These two protein chains interact to form a complex.

Sequence of chain B:
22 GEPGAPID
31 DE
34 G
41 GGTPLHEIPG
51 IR

Sequence of chain A:
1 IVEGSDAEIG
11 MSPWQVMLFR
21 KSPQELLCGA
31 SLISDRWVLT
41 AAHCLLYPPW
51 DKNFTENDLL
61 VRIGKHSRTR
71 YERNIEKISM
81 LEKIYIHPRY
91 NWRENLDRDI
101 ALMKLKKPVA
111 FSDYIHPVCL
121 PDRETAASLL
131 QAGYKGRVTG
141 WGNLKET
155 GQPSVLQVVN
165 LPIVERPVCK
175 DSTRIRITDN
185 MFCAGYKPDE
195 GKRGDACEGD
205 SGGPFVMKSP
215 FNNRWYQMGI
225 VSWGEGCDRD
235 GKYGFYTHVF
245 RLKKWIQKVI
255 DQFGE

Residue-level contacts at the interface:
Residue W227 in chain A interacts with residue I51 in chain B (closest heavy-atom distance 3.8 Å).
Residue Y47 in chain A interacts with residue H46 in chain B (closest heavy-atom distance 3.4 Å).
Residue R89 in chain A is in contact with residue E32 in chain B (closest heavy-atom distance 2.6 Å).
Residue F244 in chain A interacts with residue I28 in chain B (closest heavy-atom distance 3.8 Å).
Residue R245 in chain A is in contact with residue D31 in chain B (closest heavy-atom distance 2.9 Å).
Residue R98 in chain A interacts with residue D31 in chain B (closest heavy-atom distance 2.9 Å).
Residue G228 in chain A contacts residue I51 in chain B (closest heavy-atom distance 3.4 Å).
Residue D183 in chain A contacts residue P27 in chain B (closest heavy-atom distance 3.7 Å).
Residue I179 in chain A interacts with residue T43 in chain B (closest heavy-atom distance 3.5 Å).
Residue P49 in chain A interacts with residue H46 in chain B (closest heavy-atom distance 3.5 Å).
Residue H87 in chain A contacts residue D31 in chain B (closest heavy-atom distance 4.0 Å).
Residue E229 in chain A contacts residue P49 in chain B (closest heavy-atom distance 3.9 Å).
Residue Q131 in chain A contacts residue G22 in chain B (closest heavy-atom distance 3.0 Å).
Residue R170 in chain A interacts with residue G25 in chain B (closest heavy-atom distance 2.9 Å).
Residue W227 in chain A is in contact with residue R52 in chain B (closest heavy-atom distance 3.3 Å).
Residue R123 in chain A contacts residue I28 in chain B (closest heavy-atom distance 3.2 Å).
Residue H242 in chain A is in contact with residue P27 in chain B (closest heavy-atom distance 2.7 Å).
Residue A132 in chain A contacts residue E23 in chain B (closest heavy-atom distance 2.7 Å).
Residue H242 in chain A is in contact with residue A26 in chain B (closest heavy-atom distance 3.5 Å).
Residue R89 in chain A contacts residue D31 in chain B (closest heavy-atom distance 2.9 Å).
Residue E229 in chain A contacts residue I48 in chain B (closest heavy-atom distance 3.5 Å).
Residue K248 in chain A is in contact with residue E32 in chain B (closest heavy-atom distance 3.2 Å).
Residue R233 in chain A interacts with residue G50 in chain B (closest heavy-atom distance 3.7 Å).
Residue W227 in chain A is in contact with residue L45 in chain B (closest heavy-atom distance 3.4 Å).
Residue A132 in chain A contacts residue G22 in chain B (closest heavy-atom distance 3.2 Å).
Residue E94 in chain A contacts residue G42 in chain B (closest heavy-atom distance 2.9 Å).
Residue G228 in chain A contacts residue R52 in chain B (closest heavy-atom distance 2.8 Å).
Residue E229 in chain A contacts residue G50 in chain B (closest heavy-atom distance 3.9 Å).
Residue E94 in chain A is in contact with residue T43 in chain B (closest heavy-atom distance 3.9 Å).
Residue D199 in chain A interacts with residue R52 in chain B (closest heavy-atom distance 2.9 Å).
Residue G230 in chain A is in contact with residue R52 in chain B (closest heavy-atom distance 3.0 Å).
Residue A126 in chain A is in contact with residue I28 in chain B (closest heavy-atom distance 3.7 Å).
Residue I167 in chain A contacts residue G25 in chain B (closest heavy-atom distance 3.9 Å).
Residue L246 in chain A contacts residue D31 in chain B (closest heavy-atom distance 3.7 Å).
Residue W50 in chain A contacts residue H46 in chain B (closest heavy-atom distance 4.0 Å).
Residue G238 in chain A is in contact with residue R52 in chain B (closest heavy-atom distance 3.8 Å).
Residue N95 in chain A contacts residue L45 in chain B (closest heavy-atom distance 3.4 Å).
Residue C231 in chain A contacts residue R52 in chain B (closest heavy-atom distance 4.0 Å).
Residue R180 in chain A contacts residue G41 in chain B (closest heavy-atom distance 3.9 Å).
Residue G230 in chain A contacts residue G50 in chain B (closest heavy-atom distance 2.8 Å).
Residue N184 in chain A is in contact with residue D31 in chain B (closest heavy-atom distance 3.2 Å).
Residue C201 in chain A is in contact with residue R52 in chain B (closest heavy-atom distance 4.0 Å).
Residue R170 in chain A contacts residue A26 in chain B (closest heavy-atom distance 3.6 Å).
Residue R245 in chain A is in contact with residue D29 in chain B (closest heavy-atom distance 2.8 Å).
Residue I179 in chain A is in contact with residue I48 in chain B (closest heavy-atom distance 3.8 Å).
Residue F186 in chain A interacts with residue G25 in chain B (closest heavy-atom distance 3.7 Å).
Residue Q131 in chain A contacts residue E23 in chain B (closest heavy-atom distance 3.3 Å).
Residue A200 in chain A interacts with residue R52 in chain B (closest heavy-atom distance 3.2 Å).
Residue F244 in chain A interacts with residue D29 in chain B (closest heavy-atom distance 3.7 Å).
Residue L130 in chain A contacts residue P24 in chain B (closest heavy-atom distance 3.6 Å).
Residue R93 in chain A contacts residue P44 in chain B (closest heavy-atom distance 3.5 Å).
Residue L130 in chain A interacts with residue G25 in chain B (closest heavy-atom distance 2.9 Å).
Residue A127 in chain A interacts with residue I28 in chain B (closest heavy-atom distance 3.8 Å).
Residue E94 in chain A is in contact with residue L45 in chain B (closest heavy-atom distance 2.9 Å).
Residue W50 in chain A is in contact with residue I51 in chain B (closest heavy-atom distance 3.7 Å).
Residue E94 in chain A interacts with residue P44 in chain B (closest heavy-atom distance 3.4 Å).
Residue E94 in chain A interacts with residue G41 in chain B (closest heavy-atom distance 3.6 Å).
Residue L96 in chain A is in contact with residue L45 in chain B (closest heavy-atom distance 3.9 Å).
Residue I179 in chain A interacts with residue L45 in chain B (closest heavy-atom distance 3.5 Å).
Residue R233 in chain A is in contact with residue P49 in chain B (closest heavy-atom distance 4.0 Å).